Contacts between the two chains:
Residue R78 in chain B is in contact with residue L49 in chain A (closest heavy-atom distance 3.3 Å).
Residue E70 in chain B interacts with residue I46 in chain A (closest heavy-atom distance 3.5 Å).
Residue E56 in chain B is in contact with residue T32 in chain A (closest heavy-atom distance 3.5 Å).
Residue V64 in chain B interacts with residue L35 in chain A (closest heavy-atom distance 3.7 Å).
Residue L60 in chain B is in contact with residue L35 in chain A (closest heavy-atom distance 3.8 Å).
Residue L67 in chain B is in contact with residue Q43 in chain A (closest heavy-atom distance 4.0 Å).
Residue V71 in chain B contacts residue L49 in chain A (closest heavy-atom distance 3.4 Å).
Residue K57 in chain B is in contact with residue T32 in chain A (closest heavy-atom distance 3.9 Å).
Residue L53 in chain B interacts with residue T25 in chain A (closest heavy-atom distance 4.3 Å).
Residue L74 in chain B is in contact with residue L50 in chain A (closest heavy-atom distance 3.8 Å).
Residue R73 in chain B contacts residue K53 in chain A (closest heavy-atom distance 4.5 Å).
Residue L53 in chain B interacts with residue T32 in chain A (closest heavy-atom distance 4.0 Å).
Residue S85 in chain B interacts with residue L56 in chain A (closest heavy-atom distance 4.5 Å).
Residue V71 in chain B interacts with residue I46 in chain A (closest heavy-atom distance 3.7 Å).
Residue S85 in chain B is in contact with residue L60 in chain A (closest heavy-atom distance 3.8 Å).
Residue K68 in chain B contacts residue L42 in chain A (closest heavy-atom distance 3.9 Å).
Residue Y81 in chain B contacts residue L56 in chain A (closest heavy-atom distance 3.9 Å).
Residue V64 in chain B contacts residue K39 in chain A (closest heavy-atom distance 3.8 Å).
Residue Y81 in chain B contacts residue L60 in chain A (closest heavy-atom distance 3.6 Å).
Residue L53 in chain B contacts residue Q29 in chain A (closest heavy-atom distance 3.5 Å).
Residue K50 in chain B contacts residue L28 in chain A (closest heavy-atom distance 4.0 Å).
Residue V71 in chain B contacts residue L42 in chain A (closest heavy-atom distance 4.0 Å).
Residue I61 in chain B is in contact with residue L35 in chain A (closest heavy-atom distance 3.8 Å).
Residue R46 in chain B is in contact with residue R21 in chain A (closest heavy-atom distance 3.4 Å).
Residue Y81 in chain B contacts residue E57 in chain A (closest heavy-atom distance 3.2 Å).
Residue R78 in chain B interacts with residue L56 in chain A (closest heavy-atom distance 3.7 Å).
Residue R78 in chain B is in contact with residue E52 in chain A (closest heavy-atom distance 2.8 Å).
Residue L53 in chain B is in contact with residue L28 in chain A (closest heavy-atom distance 3.7 Å).
Residue L74 in chain B contacts residue I46 in chain A (closest heavy-atom distance 4.1 Å).
Residue L67 in chain B is in contact with residue I46 in chain A (closest heavy-atom distance 3.5 Å).
Residue L60 in chain B contacts residue K39 in chain A (closest heavy-atom distance 4.0 Å).
Residue L60 in chain B is in contact with residue T32 in chain A (closest heavy-atom distance 3.8 Å).
Residue K84 in chain B is in contact with residue L60 in chain A (closest heavy-atom distance 3.7 Å).
Residue L74 in chain B interacts with residue K53 in chain A (closest heavy-atom distance 3.7 Å).
Residue K57 in chain B interacts with residue L35 in chain A (closest heavy-atom distance 3.8 Å).
Residue V64 in chain B is in contact with residue E38 in chain A (closest heavy-atom distance 4.4 Å).
Residue Q63 in chain B is in contact with residue K39 in chain A (closest heavy-atom distance 2.7 Å).
Residue E77 in chain B is in contact with residue K53 in chain A (closest heavy-atom distance 2.8 Å).
Residue L67 in chain B contacts residue K39 in chain A (closest heavy-atom distance 3.7 Å).
Residue E54 in chain B interacts with residue L28 in chain A (closest heavy-atom distance 3.8 Å).
Residue Y81 in chain B contacts residue K53 in chain A (closest heavy-atom distance 3.6 Å).
Residue V64 in chain B contacts residue L42 in chain A (closest heavy-atom distance 3.7 Å).
Residue L60 in chain B is in contact with residue E36 in chain A (closest heavy-atom distance 4.0 Å).
Residue K57 in chain B contacts residue E31 in chain A (closest heavy-atom distance 2.9 Å).
Residue L67 in chain B contacts residue L42 in chain A (closest heavy-atom distance 3.9 Å).
Residue K82 in chain B is in contact with residue L56 in chain A (closest heavy-atom distance 3.2 Å).
Residue E56 in chain B contacts residue E36 in chain A (closest heavy-atom distance 2.9 Å).
Residue V71 in chain B contacts residue E45 in chain A (closest heavy-atom distance 3.7 Å).
Residue A75 in chain B interacts with residue L49 in chain A (closest heavy-atom distance 4.0 Å).
Residue R78 in chain B interacts with residue K53 in chain A (closest heavy-atom distance 4.3 Å).
Residue K57 in chain B is in contact with residue L28 in chain A (closest heavy-atom distance 3.8 Å).
Residue L74 in chain B interacts with residue L49 in chain A (closest heavy-atom distance 4.1 Å).

The following describes two proteins that form a bound complex.

Sequence of chain A:
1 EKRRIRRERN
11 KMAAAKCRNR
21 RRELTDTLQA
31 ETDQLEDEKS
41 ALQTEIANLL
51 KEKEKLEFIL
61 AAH

Sequence of chain B:
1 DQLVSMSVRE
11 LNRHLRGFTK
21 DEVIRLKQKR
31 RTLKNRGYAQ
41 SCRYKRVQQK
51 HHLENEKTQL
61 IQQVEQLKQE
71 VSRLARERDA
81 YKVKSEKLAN